Sequence of chain B:
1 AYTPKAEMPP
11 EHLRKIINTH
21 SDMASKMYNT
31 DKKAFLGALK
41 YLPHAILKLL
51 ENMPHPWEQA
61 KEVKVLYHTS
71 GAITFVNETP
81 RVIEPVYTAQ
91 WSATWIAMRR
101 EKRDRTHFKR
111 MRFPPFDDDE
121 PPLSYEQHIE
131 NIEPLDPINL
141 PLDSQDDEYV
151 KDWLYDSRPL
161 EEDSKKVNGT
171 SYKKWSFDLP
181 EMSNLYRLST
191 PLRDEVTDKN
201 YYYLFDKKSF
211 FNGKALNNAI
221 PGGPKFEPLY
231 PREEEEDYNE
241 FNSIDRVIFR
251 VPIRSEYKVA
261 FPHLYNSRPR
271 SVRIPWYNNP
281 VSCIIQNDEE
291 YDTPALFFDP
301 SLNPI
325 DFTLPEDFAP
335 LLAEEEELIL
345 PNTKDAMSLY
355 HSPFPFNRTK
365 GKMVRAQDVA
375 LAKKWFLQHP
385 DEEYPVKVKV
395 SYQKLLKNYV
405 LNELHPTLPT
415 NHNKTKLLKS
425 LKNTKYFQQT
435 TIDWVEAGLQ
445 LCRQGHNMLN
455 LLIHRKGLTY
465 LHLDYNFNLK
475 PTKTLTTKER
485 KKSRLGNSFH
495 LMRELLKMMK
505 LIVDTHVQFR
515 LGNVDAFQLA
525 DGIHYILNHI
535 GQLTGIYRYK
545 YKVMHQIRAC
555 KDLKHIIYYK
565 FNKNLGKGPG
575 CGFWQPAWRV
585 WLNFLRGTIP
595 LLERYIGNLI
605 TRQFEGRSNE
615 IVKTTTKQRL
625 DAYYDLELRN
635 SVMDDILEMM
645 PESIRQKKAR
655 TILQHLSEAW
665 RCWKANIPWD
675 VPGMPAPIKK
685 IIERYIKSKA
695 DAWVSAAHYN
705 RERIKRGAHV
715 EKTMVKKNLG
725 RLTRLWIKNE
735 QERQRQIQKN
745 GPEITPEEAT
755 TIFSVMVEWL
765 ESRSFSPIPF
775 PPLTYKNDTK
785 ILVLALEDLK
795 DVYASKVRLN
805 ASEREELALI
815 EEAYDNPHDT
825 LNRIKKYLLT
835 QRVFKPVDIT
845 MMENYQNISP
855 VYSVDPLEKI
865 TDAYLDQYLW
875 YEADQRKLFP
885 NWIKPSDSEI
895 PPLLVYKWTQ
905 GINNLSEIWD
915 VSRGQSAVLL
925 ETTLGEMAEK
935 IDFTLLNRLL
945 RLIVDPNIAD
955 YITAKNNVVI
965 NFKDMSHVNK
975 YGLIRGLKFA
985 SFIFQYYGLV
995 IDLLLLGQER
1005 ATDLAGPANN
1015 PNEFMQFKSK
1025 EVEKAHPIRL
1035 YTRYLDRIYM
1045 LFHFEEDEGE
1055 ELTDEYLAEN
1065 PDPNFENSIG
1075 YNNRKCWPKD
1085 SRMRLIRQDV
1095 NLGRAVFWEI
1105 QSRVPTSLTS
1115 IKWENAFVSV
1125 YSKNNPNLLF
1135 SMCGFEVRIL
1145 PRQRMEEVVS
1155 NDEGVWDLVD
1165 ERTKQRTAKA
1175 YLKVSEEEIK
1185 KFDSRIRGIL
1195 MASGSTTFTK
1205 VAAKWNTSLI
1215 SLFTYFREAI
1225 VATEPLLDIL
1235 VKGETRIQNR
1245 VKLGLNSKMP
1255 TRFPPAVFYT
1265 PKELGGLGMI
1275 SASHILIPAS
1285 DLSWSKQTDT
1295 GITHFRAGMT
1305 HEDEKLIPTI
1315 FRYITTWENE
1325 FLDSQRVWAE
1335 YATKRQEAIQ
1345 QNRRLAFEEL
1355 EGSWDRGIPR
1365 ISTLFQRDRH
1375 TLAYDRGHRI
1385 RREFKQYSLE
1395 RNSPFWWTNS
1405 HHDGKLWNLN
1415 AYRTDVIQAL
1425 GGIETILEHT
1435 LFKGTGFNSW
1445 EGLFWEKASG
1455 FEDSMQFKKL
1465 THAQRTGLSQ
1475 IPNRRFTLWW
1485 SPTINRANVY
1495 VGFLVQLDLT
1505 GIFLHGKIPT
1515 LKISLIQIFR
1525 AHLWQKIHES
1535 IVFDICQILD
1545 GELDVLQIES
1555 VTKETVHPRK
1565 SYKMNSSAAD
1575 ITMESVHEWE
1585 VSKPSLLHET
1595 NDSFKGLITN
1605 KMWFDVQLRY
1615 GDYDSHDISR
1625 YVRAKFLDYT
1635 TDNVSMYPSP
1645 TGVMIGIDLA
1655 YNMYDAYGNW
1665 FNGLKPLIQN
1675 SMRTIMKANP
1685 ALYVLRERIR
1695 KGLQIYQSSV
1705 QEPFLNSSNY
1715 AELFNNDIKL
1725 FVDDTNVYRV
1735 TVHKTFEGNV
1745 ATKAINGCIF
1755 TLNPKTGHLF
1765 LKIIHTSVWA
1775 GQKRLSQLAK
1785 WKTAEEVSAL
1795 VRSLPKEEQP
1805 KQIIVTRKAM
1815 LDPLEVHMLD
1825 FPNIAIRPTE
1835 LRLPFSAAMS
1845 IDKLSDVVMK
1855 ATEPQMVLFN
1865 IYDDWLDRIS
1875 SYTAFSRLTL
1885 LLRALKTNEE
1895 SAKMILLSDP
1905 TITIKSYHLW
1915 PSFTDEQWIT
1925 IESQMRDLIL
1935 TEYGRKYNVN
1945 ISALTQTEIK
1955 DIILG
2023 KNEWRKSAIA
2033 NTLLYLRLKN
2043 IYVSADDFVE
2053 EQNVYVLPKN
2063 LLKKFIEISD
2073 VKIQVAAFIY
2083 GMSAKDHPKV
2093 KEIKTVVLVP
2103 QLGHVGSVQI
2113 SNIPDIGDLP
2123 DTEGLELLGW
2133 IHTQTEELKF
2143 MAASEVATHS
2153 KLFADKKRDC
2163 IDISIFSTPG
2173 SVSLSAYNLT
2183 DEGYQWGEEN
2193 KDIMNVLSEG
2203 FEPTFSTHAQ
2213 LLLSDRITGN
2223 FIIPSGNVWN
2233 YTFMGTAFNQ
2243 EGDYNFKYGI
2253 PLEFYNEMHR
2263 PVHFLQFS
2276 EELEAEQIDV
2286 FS

This data describes a binding interaction between two proteins.

Contacts between the two chains:
Residue N908 in chain B is in contact with residue G20 in chain A (closest heavy-atom distance 2.7 Å).
Residue V787 in chain B contacts residue D46 in chain A (closest heavy-atom distance 3.0 Å).
Residue Y1687 in chain B interacts with residue K610 in chain A (closest heavy-atom distance 3.4 Å).
Residue Q1701 in chain B interacts with residue K610 in chain A (closest heavy-atom distance 3.5 Å).
Residue F1448 in chain B contacts residue K612 in chain A (closest heavy-atom distance 3.3 Å).
Residue R1339 in chain B is in contact with residue E36 in chain A (closest heavy-atom distance 3.5 Å).
Residue W1332 in chain B contacts residue S24 in chain A (closest heavy-atom distance 2.6 Å).
Residue M1019 in chain B contacts residue Q18 in chain A (closest heavy-atom distance 3.1 Å).
Residue Y818 in chain B is in contact with residue L48 in chain A (closest heavy-atom distance 3.3 Å).
Residue F1455 in chain B interacts with residue H697 in chain A (closest heavy-atom distance 3.5 Å).
Residue L1368 in chain B interacts with residue L33 in chain A (closest heavy-atom distance 3.5 Å).
Residue A1525 in chain B interacts with residue Q684 in chain A (closest heavy-atom distance 3.6 Å).
Residue S1946 in chain B contacts residue R560 in chain A (closest heavy-atom distance 3.4 Å).
Residue E1165 in chain B interacts with residue G20 in chain A (closest heavy-atom distance 3.4 Å).
Residue Y1687 in chain B is in contact with residue K642 in chain A (closest heavy-atom distance 3.5 Å).
Residue Y1687 in chain B interacts with residue I646 in chain A (closest heavy-atom distance 3.2 Å).
Residue R1524 in chain B interacts with residue E649 in chain A (closest heavy-atom distance 3.2 Å).
Residue V1688 in chain B is in contact with residue I645 in chain A (closest heavy-atom distance 3.4 Å).
Residue T1949 in chain B is in contact with residue D563 in chain A (closest heavy-atom distance 3.0 Å).
Residue T783 in chain B interacts with residue Q49 in chain A (closest heavy-atom distance 3.4 Å).
Residue S1458 in chain B interacts with residue H697 in chain A (closest heavy-atom distance 3.4 Å).
Residue Y900 in chain B is in contact with residue Y23 in chain A (closest heavy-atom distance 3.5 Å).
Residue A1377 in chain B interacts with residue A37 in chain A (closest heavy-atom distance 3.5 Å).
Residue E1691 in chain B contacts residue I646 in chain A (closest heavy-atom distance 3.1 Å).
Residue Q1950 in chain B interacts with residue I567 in chain A (closest heavy-atom distance 3.1 Å).
Residue S892 in chain B contacts residue R30 in chain A (closest heavy-atom distance 3.5 Å).
Residue Y818 in chain B contacts residue K51 in chain A (closest heavy-atom distance 3.4 Å).
Residue Q1460 in chain B is in contact with residue R694 in chain A (closest heavy-atom distance 3.3 Å).
Residue E1952 in chain B interacts with residue R556 in chain A (closest heavy-atom distance 3.3 Å).
Residue T783 in chain B is in contact with residue L48 in chain A (closest heavy-atom distance 3.0 Å).
Residue Y1378 in chain B interacts with residue A37 in chain A (closest heavy-atom distance 3.5 Å).
Residue E1017 in chain B contacts residue Q27 in chain A (closest heavy-atom distance 3.1 Å).
Residue Q1950 in chain B is in contact with residue D563 in chain A (closest heavy-atom distance 2.6 Å).
Residue E1017 in chain B is in contact with residue Q18 in chain A (closest heavy-atom distance 2.5 Å).
Residue S1946 in chain B interacts with residue R527 in chain A (closest heavy-atom distance 2.4 Å).
Residue P1707 in chain B interacts with residue N607 in chain A (closest heavy-atom distance 3.3 Å).
Residue S1458 in chain B interacts with residue K696 in chain A (closest heavy-atom distance 2.7 Å).
Residue W1332 in chain B is in contact with residue I25 in chain A (closest heavy-atom distance 3.0 Å).
Residue T783 in chain B contacts residue D46 in chain A (closest heavy-atom distance 3.4 Å).
Residue R1380 in chain B is in contact with residue Q34 in chain A (closest heavy-atom distance 2.6 Å).
Residue V1704 in chain B is in contact with residue H611 in chain A (closest heavy-atom distance 3.4 Å).
Residue Q1329 in chain B contacts residue Q22 in chain A (closest heavy-atom distance 3.2 Å).
Residue V1704 in chain B contacts residue N607 in chain A (closest heavy-atom distance 2.6 Å).
Residue R1692 in chain B contacts residue E649 in chain A (closest heavy-atom distance 2.9 Å).
Residue T1375 in chain B is in contact with residue D46 in chain A (closest heavy-atom distance 3.5 Å).
Residue E1027 in chain B is in contact with residue H17 in chain A (closest heavy-atom distance 3.5 Å).
Residue M1019 in chain B contacts residue L19 in chain A (closest heavy-atom distance 3.3 Å).
Residue Q904 in chain B is in contact with residue Y23 in chain A (closest heavy-atom distance 3.1 Å).
Residue K1022 in chain B is in contact with residue S16 in chain A (closest heavy-atom distance 3.3 Å).
Residue N820 in chain B interacts with residue R55 in chain A (closest heavy-atom distance 2.9 Å).
Residue K1695 in chain B is in contact with residue S650 in chain A (closest heavy-atom distance 3.2 Å).
Residue V1704 in chain B contacts residue H608 in chain A (closest heavy-atom distance 3.4 Å).
Residue L786 in chain B contacts residue L48 in chain A (closest heavy-atom distance 3.5 Å).
Residue K1463 in chain B contacts residue E733 in chain A (closest heavy-atom distance 3.5 Å).
Residue F1021 in chain B is in contact with residue S16 in chain A (closest heavy-atom distance 3.5 Å).
Residue A1947 in chain B is in contact with residue R556 in chain A (closest heavy-atom distance 3.4 Å).
Residue Y1700 in chain B contacts residue R617 in chain A (closest heavy-atom distance 3.0 Å).
Residue F1455 in chain B contacts residue P656 in chain A (closest heavy-atom distance 3.2 Å).
Residue S1328 in chain B interacts with residue Y23 in chain A (closest heavy-atom distance 2.3 Å).
Residue Y1378 in chain B interacts with residue A38 in chain A (closest heavy-atom distance 3.4 Å).

Sequence of chain A:
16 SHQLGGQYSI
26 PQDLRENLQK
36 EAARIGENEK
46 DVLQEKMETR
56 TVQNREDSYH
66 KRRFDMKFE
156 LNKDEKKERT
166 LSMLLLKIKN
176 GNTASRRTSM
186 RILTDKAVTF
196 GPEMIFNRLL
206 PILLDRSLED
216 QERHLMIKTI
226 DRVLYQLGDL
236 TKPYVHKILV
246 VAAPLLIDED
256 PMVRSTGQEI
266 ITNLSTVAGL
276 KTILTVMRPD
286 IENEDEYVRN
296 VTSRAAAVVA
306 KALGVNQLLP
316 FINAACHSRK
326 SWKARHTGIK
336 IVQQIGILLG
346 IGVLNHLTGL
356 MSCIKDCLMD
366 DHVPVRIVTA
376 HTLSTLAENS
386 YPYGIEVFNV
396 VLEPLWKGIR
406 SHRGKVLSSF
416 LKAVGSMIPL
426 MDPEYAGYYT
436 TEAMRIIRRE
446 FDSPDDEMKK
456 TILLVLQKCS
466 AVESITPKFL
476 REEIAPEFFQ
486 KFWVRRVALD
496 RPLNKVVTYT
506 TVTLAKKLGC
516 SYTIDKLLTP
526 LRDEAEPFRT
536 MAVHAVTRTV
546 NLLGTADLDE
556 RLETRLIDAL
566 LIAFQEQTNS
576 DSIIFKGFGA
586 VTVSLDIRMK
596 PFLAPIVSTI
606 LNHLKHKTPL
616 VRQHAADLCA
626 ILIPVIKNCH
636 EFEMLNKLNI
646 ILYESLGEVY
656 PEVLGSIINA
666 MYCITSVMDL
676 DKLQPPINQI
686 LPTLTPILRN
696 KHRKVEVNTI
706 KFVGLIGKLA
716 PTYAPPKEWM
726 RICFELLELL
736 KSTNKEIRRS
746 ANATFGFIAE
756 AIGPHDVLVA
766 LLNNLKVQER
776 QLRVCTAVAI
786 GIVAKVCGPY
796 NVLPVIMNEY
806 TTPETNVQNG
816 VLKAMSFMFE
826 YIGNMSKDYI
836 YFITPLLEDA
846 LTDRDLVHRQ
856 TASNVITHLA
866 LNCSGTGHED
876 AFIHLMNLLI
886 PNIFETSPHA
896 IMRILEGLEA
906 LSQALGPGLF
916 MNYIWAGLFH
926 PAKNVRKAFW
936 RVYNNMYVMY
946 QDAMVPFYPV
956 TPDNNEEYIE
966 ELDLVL